These two protein chains interact to form a complex.

Residue-level contacts at the interface:
Residue V109 in protein 2 contacts residue F38 in protein 1 (closest heavy-atom distance 3.5 Å).
Residue I53 in protein 2 contacts residue F99 in protein 1 (closest heavy-atom distance 3.6 Å).
Residue I29 in protein 2 is in contact with residue F12 in protein 1 (closest heavy-atom distance 3.7 Å).
Residue P15 in protein 2 contacts residue Q118 in protein 1 (closest heavy-atom distance 3.7 Å).
Residue A61 in protein 2 is in contact with residue L64 in protein 1 (closest heavy-atom distance 3.6 Å).
Residue F116 in protein 2 is in contact with residue P19 in protein 1 (closest heavy-atom distance 3.6 Å).
Residue G56 in protein 2 contacts residue G56 in protein 1 (closest heavy-atom distance 3.4 Å).
Residue A52 in protein 2 contacts residue I53 in protein 1 (closest heavy-atom distance 3.7 Å).
Residue Y17 in protein 2 is in contact with residue Q118 in protein 1 (closest heavy-atom distance 3.0 Å).
Residue G115 in protein 2 is in contact with residue F12 in protein 1 (closest heavy-atom distance 3.3 Å).
Residue L291 in protein 2 is in contact with residue V68 in protein 1 (closest heavy-atom distance 3.7 Å).
Residue T72 in protein 2 is in contact with residue A298 in protein 1 (closest heavy-atom distance 3.7 Å).
Residue F38 in protein 2 interacts with residue V109 in protein 1 (closest heavy-atom distance 3.4 Å).
Residue V68 in protein 2 is in contact with residue L291 in protein 1 (closest heavy-atom distance 3.7 Å).
Residue Y17 in protein 2 is in contact with residue F116 in protein 1 (closest heavy-atom distance 3.5 Å).
Residue S108 in protein 2 is in contact with residue Q42 in protein 1 (closest heavy-atom distance 3.2 Å).
Residue L64 in protein 2 contacts residue L287 in protein 1 (closest heavy-atom distance 3.7 Å).
Residue T114 in protein 2 contacts residue F38 in protein 1 (closest heavy-atom distance 3.6 Å).
Residue L287 in protein 2 contacts residue L64 in protein 1 (closest heavy-atom distance 3.7 Å).
Residue F116 in protein 2 interacts with residue L11 in protein 1 (closest heavy-atom distance 3.6 Å).
Residue P117 in protein 2 interacts with residue F12 in protein 1 (closest heavy-atom distance 3.6 Å).
Residue L103 in protein 2 contacts residue T50 in protein 1 (closest heavy-atom distance 3.7 Å).
Residue P19 in protein 2 interacts with residue F116 in protein 1 (closest heavy-atom distance 3.6 Å).
Residue N25 in protein 2 interacts with residue N25 in protein 1 (closest heavy-atom distance 3.1 Å).
Residue I29 in protein 2 contacts residue S9 in protein 1 (closest heavy-atom distance 2.7 Å).
Residue Q118 in protein 2 interacts with residue Y17 in protein 1 (closest heavy-atom distance 3.5 Å).
Residue T110 in protein 2 contacts residue F38 in protein 1 (closest heavy-atom distance 3.6 Å).
Residue N10 in protein 2 is in contact with residue N32 in protein 1 (closest heavy-atom distance 3.7 Å).
Residue V109 in protein 2 interacts with residue Q42 in protein 1 (closest heavy-atom distance 3.0 Å).
Residue M71 in protein 2 interacts with residue W295 in protein 1 (closest heavy-atom distance 3.7 Å).
Residue N301 in protein 2 contacts residue N301 in protein 1 (closest heavy-atom distance 3.4 Å).
Residue N46 in protein 2 is in contact with residue L103 in protein 1 (closest heavy-atom distance 3.8 Å).
Residue Q42 in protein 2 is in contact with residue V109 in protein 1 (closest heavy-atom distance 3.1 Å).
Residue T110 in protein 2 contacts residue G20 in protein 1 (closest heavy-atom distance 3.7 Å).
Residue W295 in protein 2 is in contact with residue M71 in protein 1 (closest heavy-atom distance 3.6 Å).
Residue L291 in protein 2 interacts with residue M71 in protein 1 (closest heavy-atom distance 3.7 Å).
Residue T50 in protein 2 is in contact with residue L103 in protein 1 (closest heavy-atom distance 3.6 Å).
Residue L11 in protein 2 contacts residue F116 in protein 1 (closest heavy-atom distance 3.2 Å).
Residue V49 in protein 2 contacts residue L103 in protein 1 (closest heavy-atom distance 3.7 Å).
Residue I53 in protein 2 contacts residue A52 in protein 1 (closest heavy-atom distance 3.8 Å).
Residue T27 in protein 2 contacts residue Y17 in protein 1 (closest heavy-atom distance 3.5 Å).
Residue I24 in protein 2 interacts with residue I24 in protein 1 (closest heavy-atom distance 3.7 Å).
Residue S9 in protein 2 interacts with residue I29 in protein 1 (closest heavy-atom distance 3.1 Å).
Residue G56 in protein 2 contacts residue V57 in protein 1 (closest heavy-atom distance 3.3 Å).
Residue T65 in protein 2 interacts with residue L64 in protein 1 (closest heavy-atom distance 3.2 Å).
Residue Q118 in protein 2 interacts with residue P15 in protein 1 (closest heavy-atom distance 2.9 Å).
Residue F38 in protein 2 interacts with residue T110 in protein 1 (closest heavy-atom distance 3.7 Å).
Residue V49 in protein 2 contacts residue T48 in protein 1 (closest heavy-atom distance 3.7 Å).
Residue F99 in protein 2 is in contact with residue I53 in protein 1 (closest heavy-atom distance 3.6 Å).
Residue L64 in protein 2 is in contact with residue T65 in protein 1 (closest heavy-atom distance 3.2 Å).
Residue L64 in protein 2 is in contact with residue A61 in protein 1 (closest heavy-atom distance 3.5 Å).
Residue T110 in protein 2 is in contact with residue P19 in protein 1 (closest heavy-atom distance 3.6 Å).
Residue L41 in protein 2 is in contact with residue V109 in protein 1 (closest heavy-atom distance 3.7 Å).
Residue L103 in protein 2 interacts with residue N46 in protein 1 (closest heavy-atom distance 3.6 Å).
Residue F116 in protein 2 interacts with residue Y17 in protein 1 (closest heavy-atom distance 3.5 Å).
Residue V57 in protein 2 is in contact with residue G56 in protein 1 (closest heavy-atom distance 3.3 Å).
Residue Q42 in protein 2 contacts residue S108 in protein 1 (closest heavy-atom distance 3.4 Å).
Residue D14 in protein 2 interacts with residue Q118 in protein 1 (closest heavy-atom distance 2.4 Å).
Residue M71 in protein 2 contacts residue L291 in protein 1 (closest heavy-atom distance 3.4 Å).
Residue A298 in protein 2 is in contact with residue T72 in protein 1 (closest heavy-atom distance 3.4 Å).

Sequence of protein 2:
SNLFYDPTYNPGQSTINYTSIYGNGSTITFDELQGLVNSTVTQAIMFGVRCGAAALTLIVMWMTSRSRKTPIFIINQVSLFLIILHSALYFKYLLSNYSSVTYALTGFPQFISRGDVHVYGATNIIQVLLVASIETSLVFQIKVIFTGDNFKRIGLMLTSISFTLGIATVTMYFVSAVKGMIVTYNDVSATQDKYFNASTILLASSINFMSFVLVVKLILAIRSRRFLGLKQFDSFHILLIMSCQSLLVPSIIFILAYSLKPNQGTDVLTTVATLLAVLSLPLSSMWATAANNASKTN

Sequence of protein 1:
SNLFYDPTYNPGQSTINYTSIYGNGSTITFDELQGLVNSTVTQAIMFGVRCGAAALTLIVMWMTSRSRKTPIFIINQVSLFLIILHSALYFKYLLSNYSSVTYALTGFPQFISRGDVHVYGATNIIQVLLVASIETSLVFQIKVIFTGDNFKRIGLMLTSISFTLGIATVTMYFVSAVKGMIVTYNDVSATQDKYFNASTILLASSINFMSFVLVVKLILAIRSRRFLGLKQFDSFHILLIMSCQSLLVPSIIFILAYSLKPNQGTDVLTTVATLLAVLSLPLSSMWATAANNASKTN